This data describes a binding interaction between two proteins.

Sequence of chain A:
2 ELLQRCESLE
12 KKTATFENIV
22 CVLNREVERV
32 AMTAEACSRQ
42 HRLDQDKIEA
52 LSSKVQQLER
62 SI

Sequence of chain B:
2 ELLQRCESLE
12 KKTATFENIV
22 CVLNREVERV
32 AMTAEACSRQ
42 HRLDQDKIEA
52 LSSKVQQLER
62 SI

Interface contacts:
Residue L4 in chain B is in contact with residue E2 in chain A (closest heavy-atom distance 4.3 Å).
Residue V56 in chain B contacts residue L59 in chain A (closest heavy-atom distance 3.8 Å).
Residue V56 in chain B contacts residue V56 in chain A (closest heavy-atom distance 4.0 Å).
Residue A32 in chain B is in contact with residue V31 in chain A (closest heavy-atom distance 4.0 Å).
Residue V21 in chain B interacts with residue I20 in chain A (closest heavy-atom distance 4.1 Å).
Residue I63 in chain B contacts residue S62 in chain A (closest heavy-atom distance 3.9 Å).
Residue E18 in chain B is in contact with residue F17 in chain A (closest heavy-atom distance 4.2 Å).
Residue T14 in chain B interacts with residue F17 in chain A (closest heavy-atom distance 3.6 Å).
Residue H42 in chain B contacts residue D45 in chain A (closest heavy-atom distance 2.9 Å).
Residue F17 in chain B interacts with residue V21 in chain A (closest heavy-atom distance 3.7 Å).
Residue L24 in chain B is in contact with residue V28 in chain A (closest heavy-atom distance 4.8 Å).
Residue C7 in chain B interacts with residue R6 in chain A (closest heavy-atom distance 3.2 Å).
Residue L4 in chain B interacts with residue R6 in chain A (closest heavy-atom distance 4.3 Å).
Residue S39 in chain B interacts with residue T34 in chain A (closest heavy-atom distance 4.5 Å).
Residue C7 in chain B contacts residue L10 in chain A (closest heavy-atom distance 3.8 Å).
Residue L4 in chain B is in contact with residue L3 in chain A (closest heavy-atom distance 3.4 Å).
Residue I49 in chain B is in contact with residue K48 in chain A (closest heavy-atom distance 3.4 Å).
Residue C7 in chain B is in contact with residue L3 in chain A (closest heavy-atom distance 3.7 Å).
Residue E11 in chain B contacts residue R6 in chain A (closest heavy-atom distance 3.3 Å).
Residue A35 in chain B is in contact with residue T34 in chain A (closest heavy-atom distance 3.5 Å).
Residue T14 in chain B contacts residue T14 in chain A (closest heavy-atom distance 4.1 Å).
Residue E60 in chain B is in contact with residue L59 in chain A (closest heavy-atom distance 4.3 Å).
Residue I49 in chain B contacts residue L52 in chain A (closest heavy-atom distance 4.6 Å).
Residue N25 in chain B contacts residue E27 in chain A (closest heavy-atom distance 4.7 Å).
Residue I49 in chain B is in contact with residue I49 in chain A (closest heavy-atom distance 3.4 Å).
Residue S39 in chain B interacts with residue C38 in chain A (closest heavy-atom distance 3.1 Å).
Residue L10 in chain B contacts residue L10 in chain A (closest heavy-atom distance 3.6 Å).
Residue L52 in chain B contacts residue L52 in chain A (closest heavy-atom distance 3.4 Å).
Residue A35 in chain B is in contact with residue C38 in chain A (closest heavy-atom distance 3.4 Å).
Residue C38 in chain B is in contact with residue C38 in chain A (closest heavy-atom distance 3.0 Å).
Residue V28 in chain B contacts residue V31 in chain A (closest heavy-atom distance 3.9 Å).
Residue L3 in chain B is in contact with residue L3 in chain A (closest heavy-atom distance 3.5 Å).
Residue V21 in chain B is in contact with residue L24 in chain A (closest heavy-atom distance 3.7 Å).
Residue D45 in chain B interacts with residue D45 in chain A (closest heavy-atom distance 3.8 Å).
Residue E11 in chain B contacts residue L10 in chain A (closest heavy-atom distance 3.5 Å).
Residue T14 in chain B contacts residue K13 in chain A (closest heavy-atom distance 4.4 Å).
Residue V56 in chain B is in contact with residue K55 in chain A (closest heavy-atom distance 3.8 Å).
Residue A35 in chain B contacts residue V31 in chain A (closest heavy-atom distance 4.8 Å).
Residue V28 in chain B is in contact with residue L24 in chain A (closest heavy-atom distance 4.1 Å).
Residue I63 in chain B is in contact with residue I63 in chain A (closest heavy-atom distance 3.5 Å).
Residue N25 in chain B interacts with residue L24 in chain A (closest heavy-atom distance 3.8 Å).
Residue S53 in chain B interacts with residue L52 in chain A (closest heavy-atom distance 3.4 Å).
Residue L24 in chain B interacts with residue L24 in chain A (closest heavy-atom distance 3.0 Å).
Residue L59 in chain B contacts residue L59 in chain A (closest heavy-atom distance 4.1 Å).
Residue A35 in chain B contacts residue A35 in chain A (closest heavy-atom distance 4.9 Å).
Residue Q46 in chain B interacts with residue D45 in chain A (closest heavy-atom distance 4.2 Å).
Residue H42 in chain B is in contact with residue Q41 in chain A (closest heavy-atom distance 3.5 Å).
Residue F17 in chain B contacts residue F17 in chain A (closest heavy-atom distance 3.4 Å).
Residue V28 in chain B interacts with residue V28 in chain A (closest heavy-atom distance 3.8 Å).
Residue T14 in chain B contacts residue L10 in chain A (closest heavy-atom distance 4.1 Å).
Residue V56 in chain B is in contact with residue L52 in chain A (closest heavy-atom distance 4.1 Å).
Residue E8 in chain B interacts with residue R6 in chain A (closest heavy-atom distance 4.4 Å).
Residue I63 in chain B contacts residue L59 in chain A (closest heavy-atom distance 3.9 Å).
Residue Q41 in chain B is in contact with residue D45 in chain A (closest heavy-atom distance 3.6 Å).
Residue V28 in chain B contacts residue E27 in chain A (closest heavy-atom distance 4.2 Å).
Residue I49 in chain B contacts residue D45 in chain A (closest heavy-atom distance 3.6 Å).
Residue V31 in chain B is in contact with residue V31 in chain A (closest heavy-atom distance 3.6 Å).
Residue C7 in chain B is in contact with residue C7 in chain A (closest heavy-atom distance 4.5 Å).